These two protein chains interact to form a complex.

Residue-level contacts at the interface:
Residue N501 in protein 2 interacts with residue A22 in protein 1 (closest heavy-atom distance 4.7 Å).
Residue Y453 in protein 2 is in contact with residue M26 in protein 1 (closest heavy-atom distance 5.0 Å).
Residue N501 in protein 2 interacts with residue E23 in protein 1 (closest heavy-atom distance 3.7 Å).
Residue Y489 in protein 2 contacts residue E3 in protein 1 (closest heavy-atom distance 4.6 Å).
Residue Y489 in protein 2 interacts with residue Q7 in protein 1 (closest heavy-atom distance 3.4 Å).
Residue K417 in protein 2 interacts with residue Y33 in protein 1 (closest heavy-atom distance 4.3 Å).
Residue F497 in protein 2 contacts residue A22 in protein 1 (closest heavy-atom distance 4.9 Å).
Residue G496 in protein 2 interacts with residue A22 in protein 1 (closest heavy-atom distance 2.8 Å).
Residue Y489 in protein 2 is in contact with residue L6 in protein 1 (closest heavy-atom distance 3.8 Å).
Residue Y453 in protein 2 is in contact with residue S29 in protein 1 (closest heavy-atom distance 3.3 Å).
Residue L455 in protein 2 is in contact with residue S29 in protein 1 (closest heavy-atom distance 3.8 Å).
Residue Y489 in protein 2 interacts with residue Y10 in protein 1 (closest heavy-atom distance 4.0 Å).
Residue Y505 in protein 2 is in contact with residue R27 in protein 1 (closest heavy-atom distance 4.1 Å).
Residue Y505 in protein 2 contacts residue E23 in protein 1 (closest heavy-atom distance 4.3 Å).
Residue Y505 in protein 2 contacts residue M26 in protein 1 (closest heavy-atom distance 3.8 Å).
Residue L455 in protein 2 is in contact with residue Y33 in protein 1 (closest heavy-atom distance 4.2 Å).
Residue L455 in protein 2 contacts residue I32 in protein 1 (closest heavy-atom distance 4.3 Å).
Residue K417 in protein 2 is in contact with residue D30 in protein 1 (closest heavy-atom distance 4.5 Å).

Sequence of protein 2:
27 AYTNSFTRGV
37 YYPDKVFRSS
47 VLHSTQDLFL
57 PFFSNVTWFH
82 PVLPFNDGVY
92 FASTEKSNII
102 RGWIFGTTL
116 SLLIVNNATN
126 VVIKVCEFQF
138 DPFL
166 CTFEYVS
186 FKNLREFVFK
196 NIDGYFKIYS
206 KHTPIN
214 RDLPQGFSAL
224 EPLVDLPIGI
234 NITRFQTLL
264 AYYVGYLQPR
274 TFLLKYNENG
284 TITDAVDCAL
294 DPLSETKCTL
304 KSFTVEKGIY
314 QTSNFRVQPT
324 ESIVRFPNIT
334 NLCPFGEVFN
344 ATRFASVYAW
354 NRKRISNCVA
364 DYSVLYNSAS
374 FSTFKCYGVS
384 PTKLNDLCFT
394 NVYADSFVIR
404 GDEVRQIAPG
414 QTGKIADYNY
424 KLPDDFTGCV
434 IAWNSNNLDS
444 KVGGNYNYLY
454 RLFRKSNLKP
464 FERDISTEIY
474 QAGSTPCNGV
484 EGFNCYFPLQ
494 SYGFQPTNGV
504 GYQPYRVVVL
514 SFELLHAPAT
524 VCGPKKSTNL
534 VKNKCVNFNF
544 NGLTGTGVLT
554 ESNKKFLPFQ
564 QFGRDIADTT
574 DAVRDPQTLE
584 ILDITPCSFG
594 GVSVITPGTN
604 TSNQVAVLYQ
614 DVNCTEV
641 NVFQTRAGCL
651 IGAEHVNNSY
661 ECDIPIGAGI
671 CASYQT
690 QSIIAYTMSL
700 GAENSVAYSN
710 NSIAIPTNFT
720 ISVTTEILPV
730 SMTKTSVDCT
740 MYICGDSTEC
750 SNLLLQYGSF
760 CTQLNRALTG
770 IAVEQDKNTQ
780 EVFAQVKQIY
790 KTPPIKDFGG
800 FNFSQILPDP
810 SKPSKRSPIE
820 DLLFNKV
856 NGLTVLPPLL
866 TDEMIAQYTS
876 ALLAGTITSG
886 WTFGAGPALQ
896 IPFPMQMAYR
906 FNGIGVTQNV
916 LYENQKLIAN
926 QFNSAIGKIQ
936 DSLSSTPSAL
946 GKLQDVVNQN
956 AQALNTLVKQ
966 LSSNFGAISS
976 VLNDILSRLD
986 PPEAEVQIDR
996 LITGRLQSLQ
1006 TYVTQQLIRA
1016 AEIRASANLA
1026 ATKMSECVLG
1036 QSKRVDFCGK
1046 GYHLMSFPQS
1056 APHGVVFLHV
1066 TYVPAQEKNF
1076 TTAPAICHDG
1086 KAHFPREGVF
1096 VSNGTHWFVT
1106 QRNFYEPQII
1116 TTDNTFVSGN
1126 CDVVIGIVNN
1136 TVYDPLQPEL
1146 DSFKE

Sequence of protein 1:
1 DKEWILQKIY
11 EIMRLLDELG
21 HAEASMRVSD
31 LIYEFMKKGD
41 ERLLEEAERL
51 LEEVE